Interface contacts:
Residue M129 in the first protein contacts residue I11 in the second protein (closest heavy-atom distance 3.2 Å).
Residue F127 in the first protein interacts with residue G13 in the second protein (closest heavy-atom distance 4.3 Å).
Residue F104 in the first protein contacts residue W15 in the second protein (closest heavy-atom distance 3.5 Å).
Residue V80 in the first protein is in contact with residue A17 in the second protein (closest heavy-atom distance 4.7 Å).
Residue L131 in the first protein contacts residue I11 in the second protein (closest heavy-atom distance 4.8 Å).
Residue D125 in the first protein contacts residue A17 in the second protein (closest heavy-atom distance 2.6 Å).
Residue D125 in the first protein interacts with residue G16 in the second protein (closest heavy-atom distance 3.4 Å).
Residue M129 in the first protein is in contact with residue V10 in the second protein (closest heavy-atom distance 3.9 Å).
Residue T72 in the first protein interacts with residue W15 in the second protein (closest heavy-atom distance 4.0 Å).
Residue S128 in the first protein is in contact with residue P14 in the second protein (closest heavy-atom distance 3.0 Å).
Residue D125 in the first protein is in contact with residue W15 in the second protein (closest heavy-atom distance 4.2 Å).
Residue S128 in the first protein is in contact with residue I11 in the second protein (closest heavy-atom distance 3.9 Å).
Residue L131 in the first protein is in contact with residue V10 in the second protein (closest heavy-atom distance 2.9 Å).
Residue Y126 in the first protein is in contact with residue A17 in the second protein (closest heavy-atom distance 3.3 Å).
Residue Y130 in the first protein contacts residue T9 in the second protein (closest heavy-atom distance 3.6 Å).
Residue V81 in the first protein contacts residue W15 in the second protein (closest heavy-atom distance 3.6 Å).
Residue V79 in the first protein interacts with residue G16 in the second protein (closest heavy-atom distance 3.8 Å).
Residue T72 in the first protein contacts residue G16 in the second protein (closest heavy-atom distance 3.4 Å).
Residue F127 in the first protein interacts with residue V12 in the second protein (closest heavy-atom distance 4.8 Å).
Residue L131 in the first protein is in contact with residue V12 in the second protein (closest heavy-atom distance 3.9 Å).
Residue Y130 in the first protein contacts residue V10 in the second protein (closest heavy-atom distance 3.3 Å).
Residue F127 in the first protein is in contact with residue P14 in the second protein (closest heavy-atom distance 3.1 Å).
Residue Y126 in the first protein interacts with residue P14 in the second protein (closest heavy-atom distance 3.8 Å).
Residue K117 in the first protein contacts residue I11 in the second protein (closest heavy-atom distance 4.3 Å).
Residue M129 in the first protein contacts residue V12 in the second protein (closest heavy-atom distance 2.8 Å).
Residue M129 in the first protein interacts with residue W15 in the second protein (closest heavy-atom distance 3.4 Å).
Residue S128 in the first protein contacts residue V12 in the second protein (closest heavy-atom distance 3.2 Å).
Residue Y130 in the first protein interacts with residue I11 in the second protein (closest heavy-atom distance 3.5 Å).
Residue V81 in the first protein interacts with residue G16 in the second protein (closest heavy-atom distance 4.2 Å).
Residue L106 in the first protein contacts residue V12 in the second protein (closest heavy-atom distance 3.7 Å).
Residue A8 in the first protein contacts residue T9 in the second protein (closest heavy-atom distance 3.9 Å).
Residue S128 in the first protein interacts with residue W15 in the second protein (closest heavy-atom distance 4.9 Å).
Residue S128 in the first protein is in contact with residue G13 in the second protein (closest heavy-atom distance 3.3 Å).
Residue V80 in the first protein is in contact with residue G16 in the second protein (closest heavy-atom distance 4.7 Å).
Residue Y126 in the first protein contacts residue W15 in the second protein (closest heavy-atom distance 2.9 Å).
Residue F127 in the first protein contacts residue W15 in the second protein (closest heavy-atom distance 2.9 Å).
Residue L106 in the first protein is in contact with residue W15 in the second protein (closest heavy-atom distance 4.1 Å).
Residue V79 in the first protein interacts with residue A17 in the second protein (closest heavy-atom distance 3.1 Å).
Residue Y126 in the first protein interacts with residue G16 in the second protein (closest heavy-atom distance 4.0 Å).
Residue L131 in the first protein is in contact with residue T9 in the second protein (closest heavy-atom distance 3.5 Å).
Residue V114 in the first protein contacts residue T9 in the second protein (closest heavy-atom distance 4.8 Å).

Sequence of the second protein:
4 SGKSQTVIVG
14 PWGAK

Sequence of the first protein:
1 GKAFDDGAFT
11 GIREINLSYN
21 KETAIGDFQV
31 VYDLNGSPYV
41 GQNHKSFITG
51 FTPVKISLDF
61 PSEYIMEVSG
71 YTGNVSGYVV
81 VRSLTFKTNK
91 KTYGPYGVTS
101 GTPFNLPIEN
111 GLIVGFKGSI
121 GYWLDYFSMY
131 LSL

The following describes two proteins that form a bound complex.